Sequence of protein 1:
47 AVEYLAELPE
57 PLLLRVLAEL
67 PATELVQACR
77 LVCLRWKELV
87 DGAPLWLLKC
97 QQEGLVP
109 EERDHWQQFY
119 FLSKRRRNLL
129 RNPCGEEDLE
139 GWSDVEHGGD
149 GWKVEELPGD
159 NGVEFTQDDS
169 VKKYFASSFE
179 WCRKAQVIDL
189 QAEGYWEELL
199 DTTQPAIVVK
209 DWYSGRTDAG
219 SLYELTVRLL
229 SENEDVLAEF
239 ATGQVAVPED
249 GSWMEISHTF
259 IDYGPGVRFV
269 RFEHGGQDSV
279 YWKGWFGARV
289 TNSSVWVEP

These two protein chains interact to form a complex.

Residue-level contacts at the interface:
Residue V62 in protein 1 is in contact with residue A127 in protein 2 (closest heavy-atom distance 3.6 Å).
Residue E65 in protein 1 interacts with residue A127 in protein 2 (closest heavy-atom distance 3.3 Å).
Residue Y50 in protein 1 contacts residue G101 in protein 2 (closest heavy-atom distance 3.5 Å).
Residue L51 in protein 1 interacts with residue F104 in protein 2 (closest heavy-atom distance 3.6 Å).
Residue Q73 in protein 1 is in contact with residue Q155 in protein 2 (closest heavy-atom distance 3.2 Å).
Residue V48 in protein 1 interacts with residue N143 in protein 2 (closest heavy-atom distance 3.1 Å).
Residue W194 in protein 1 contacts residue R157 in protein 2 (closest heavy-atom distance 3.3 Å).
Residue R61 in protein 1 interacts with residue L119 in protein 2 (closest heavy-atom distance 3.5 Å).
Residue L51 in protein 1 contacts residue F142 in protein 2 (closest heavy-atom distance 3.8 Å).
Residue E70 in protein 1 is in contact with residue G132 in protein 2 (closest heavy-atom distance 3.3 Å).
Residue V78 in protein 1 contacts residue R139 in protein 2 (closest heavy-atom distance 2.7 Å).
Residue L77 in protein 1 contacts residue E153 in protein 2 (closest heavy-atom distance 3.9 Å).
Residue V72 in protein 1 interacts with residue Q155 in protein 2 (closest heavy-atom distance 3.4 Å).
Residue L58 in protein 1 contacts residue I107 in protein 2 (closest heavy-atom distance 4.0 Å).
Residue L51 in protein 1 contacts residue Q100 in protein 2 (closest heavy-atom distance 3.5 Å).
Residue L77 in protein 1 interacts with residue E152 in protein 2 (closest heavy-atom distance 3.6 Å).
Residue L80 in protein 1 contacts residue F148 in protein 2 (closest heavy-atom distance 3.9 Å).
Residue C79 in protein 1 interacts with residue K145 in protein 2 (closest heavy-atom distance 3.9 Å).
Residue C79 in protein 1 is in contact with residue F148 in protein 2 (closest heavy-atom distance 3.5 Å).
Residue L80 in protein 1 contacts residue D147 in protein 2 (closest heavy-atom distance 3.4 Å).
Residue R123 in protein 1 contacts residue R157 in protein 2 (closest heavy-atom distance 3.3 Å).
Residue E49 in protein 1 interacts with residue N143 in protein 2 (closest heavy-atom distance 3.5 Å).
Residue A74 in protein 1 interacts with residue P135 in protein 2 (closest heavy-atom distance 3.4 Å).
Residue P67 in protein 1 contacts residue K131 in protein 2 (closest heavy-atom distance 3.8 Å).
Residue R76 in protein 1 interacts with residue Q155 in protein 2 (closest heavy-atom distance 3.7 Å).
Residue H113 in protein 1 interacts with residue K158 in protein 2 (closest heavy-atom distance 3.8 Å).
Residue R61 in protein 1 contacts residue D120 in protein 2 (closest heavy-atom distance 2.8 Å).
Residue L66 in protein 1 interacts with residue A127 in protein 2 (closest heavy-atom distance 3.5 Å).
Residue L58 in protein 1 interacts with residue N111 in protein 2 (closest heavy-atom distance 3.7 Å).
Residue P55 in protein 1 interacts with residue L108 in protein 2 (closest heavy-atom distance 4.0 Å).
Residue L77 in protein 1 is in contact with residue F148 in protein 2 (closest heavy-atom distance 3.0 Å).
Residue V62 in protein 1 interacts with residue V126 in protein 2 (closest heavy-atom distance 3.9 Å).
Residue L66 in protein 1 contacts residue K131 in protein 2 (closest heavy-atom distance 3.8 Å).
Residue Y193 in protein 1 interacts with residue R157 in protein 2 (closest heavy-atom distance 3.2 Å).
Residue G192 in protein 1 interacts with residue R157 in protein 2 (closest heavy-atom distance 3.2 Å).
Residue L54 in protein 1 is in contact with residue I107 in protein 2 (closest heavy-atom distance 3.0 Å).
Residue W82 in protein 1 interacts with residue I130 in protein 2 (closest heavy-atom distance 3.9 Å).
Residue F119 in protein 1 is in contact with residue R157 in protein 2 (closest heavy-atom distance 3.8 Å).
Residue Y50 in protein 1 interacts with residue F104 in protein 2 (closest heavy-atom distance 3.1 Å).
Residue L77 in protein 1 interacts with residue R139 in protein 2 (closest heavy-atom distance 3.1 Å).
Residue V62 in protein 1 is in contact with residue I130 in protein 2 (closest heavy-atom distance 3.8 Å).
Residue R76 in protein 1 contacts residue F148 in protein 2 (closest heavy-atom distance 3.7 Å).
Residue C79 in protein 1 contacts residue I144 in protein 2 (closest heavy-atom distance 3.5 Å).
Residue L58 in protein 1 contacts residue L108 in protein 2 (closest heavy-atom distance 4.0 Å).
Residue V78 in protein 1 interacts with residue F148 in protein 2 (closest heavy-atom distance 3.4 Å).
Residue R61 in protein 1 is in contact with residue C123 in protein 2 (closest heavy-atom distance 3.7 Å).
Residue E70 in protein 1 interacts with residue K131 in protein 2 (closest heavy-atom distance 3.2 Å).
Residue Q73 in protein 1 is in contact with residue V156 in protein 2 (closest heavy-atom distance 3.6 Å).
Residue C79 in protein 1 interacts with residue D147 in protein 2 (closest heavy-atom distance 3.5 Å).
Residue L77 in protein 1 contacts residue A154 in protein 2 (closest heavy-atom distance 3.8 Å).
Residue L77 in protein 1 interacts with residue P135 in protein 2 (closest heavy-atom distance 3.6 Å).
Residue E65 in protein 1 interacts with residue K124 in protein 2 (closest heavy-atom distance 3.3 Å).
Residue V78 in protein 1 is in contact with residue I138 in protein 2 (closest heavy-atom distance 3.5 Å).
Residue V72 in protein 1 is in contact with residue K158 in protein 2 (closest heavy-atom distance 3.9 Å).
Residue L54 in protein 1 is in contact with residue F104 in protein 2 (closest heavy-atom distance 3.6 Å).
Residue A74 in protein 1 interacts with residue K133 in protein 2 (closest heavy-atom distance 3.7 Å).
Residue Q189 in protein 1 is in contact with residue R157 in protein 2 (closest heavy-atom distance 3.0 Å).
Residue L66 in protein 1 is in contact with residue I130 in protein 2 (closest heavy-atom distance 3.8 Å).
Residue W194 in protein 1 is in contact with residue K158 in protein 2 (closest heavy-atom distance 3.4 Å).
Residue Q115 in protein 1 interacts with residue K158 in protein 2 (closest heavy-atom distance 3.3 Å).

Sequence of protein 2:
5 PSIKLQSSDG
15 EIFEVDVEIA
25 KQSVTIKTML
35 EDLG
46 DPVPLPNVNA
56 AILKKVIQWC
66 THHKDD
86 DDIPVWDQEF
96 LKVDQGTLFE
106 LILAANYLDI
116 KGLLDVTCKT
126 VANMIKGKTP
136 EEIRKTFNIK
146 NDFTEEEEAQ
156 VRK